Sequence of the second protein:
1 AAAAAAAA

These two protein chains interact to form a complex.

Contacts between the two chains:
Residue Q10 in the first protein is in contact with residue A2 in the second protein (closest heavy-atom distance 5.0 Å).
Residue M96 in the first protein is in contact with residue A6 in the second protein (closest heavy-atom distance 3.6 Å).
Residue M99 in the first protein is in contact with residue A5 in the second protein (closest heavy-atom distance 3.1 Å).
Residue K38 in the first protein is in contact with residue A8 in the second protein (closest heavy-atom distance 4.7 Å).
Residue M99 in the first protein interacts with residue A8 in the second protein (closest heavy-atom distance 4.9 Å).
Residue K38 in the first protein contacts residue A7 in the second protein (closest heavy-atom distance 2.8 Å).
Residue Q10 in the first protein interacts with residue A6 in the second protein (closest heavy-atom distance 4.0 Å).
Residue M99 in the first protein interacts with residue A6 in the second protein (closest heavy-atom distance 4.3 Å).
Residue L23 in the first protein contacts residue A3 in the second protein (closest heavy-atom distance 3.4 Å).
Residue L23 in the first protein contacts residue A7 in the second protein (closest heavy-atom distance 3.8 Å).

Sequence of the first protein:
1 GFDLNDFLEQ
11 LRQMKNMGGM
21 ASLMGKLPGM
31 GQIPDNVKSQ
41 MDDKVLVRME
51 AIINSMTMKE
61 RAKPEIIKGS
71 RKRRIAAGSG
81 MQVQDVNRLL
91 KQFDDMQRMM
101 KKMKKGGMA